Sequence of protein 2:
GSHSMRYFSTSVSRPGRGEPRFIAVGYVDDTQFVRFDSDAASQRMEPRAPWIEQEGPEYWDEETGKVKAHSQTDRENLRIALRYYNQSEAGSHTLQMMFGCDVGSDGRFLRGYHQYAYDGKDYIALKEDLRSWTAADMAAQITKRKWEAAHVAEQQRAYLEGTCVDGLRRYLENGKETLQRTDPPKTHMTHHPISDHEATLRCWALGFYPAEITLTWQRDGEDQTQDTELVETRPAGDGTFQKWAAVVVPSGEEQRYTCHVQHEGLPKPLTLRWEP

Residue-level contacts at the interface:
Residue V67 in protein 2 is in contact with residue W2 in protein 1 (closest heavy-atom distance 3.9 Å).
Residue M97 in protein 2 interacts with residue M3 in protein 1 (closest heavy-atom distance 4.6 Å).
Residue Y7 in protein 2 interacts with residue W2 in protein 1 (closest heavy-atom distance 3.2 Å).
Residue T73 in protein 2 is in contact with residue L6 in protein 1 (closest heavy-atom distance 3.9 Å).
Residue Y116 in protein 2 is in contact with residue L9 in protein 1 (closest heavy-atom distance 4.5 Å).
Residue N77 in protein 2 is in contact with residue L9 in protein 1 (closest heavy-atom distance 2.9 Å).
Residue K66 in protein 2 contacts residue R4 in protein 1 (closest heavy-atom distance 3.8 Å).
Residue F99 in protein 2 is in contact with residue M3 in protein 1 (closest heavy-atom distance 3.4 Å).
Residue M5 in protein 2 contacts residue L1 in protein 1 (closest heavy-atom distance 4.0 Å).
Residue K146 in protein 2 is in contact with residue L8 in protein 1 (closest heavy-atom distance 3.5 Å).
Residue M45 in protein 2 is in contact with residue W2 in protein 1 (closest heavy-atom distance 3.6 Å).
Residue L95 in protein 2 contacts residue L9 in protein 1 (closest heavy-atom distance 4.0 Å).
Residue T163 in protein 2 contacts residue L1 in protein 1 (closest heavy-atom distance 3.6 Å).
Residue H114 in protein 2 contacts residue M3 in protein 1 (closest heavy-atom distance 3.3 Å).
Residue H114 in protein 2 is in contact with residue P7 in protein 1 (closest heavy-atom distance 4.0 Å).
Residue Y59 in protein 2 contacts residue L1 in protein 1 (closest heavy-atom distance 3.8 Å).
Residue N77 in protein 2 contacts residue L8 in protein 1 (closest heavy-atom distance 3.3 Å).
Residue Y159 in protein 2 interacts with residue L1 in protein 1 (closest heavy-atom distance 2.5 Å).
Residue H70 in protein 2 contacts residue L6 in protein 1 (closest heavy-atom distance 3.5 Å).
Residue Q156 in protein 2 is in contact with residue L6 in protein 1 (closest heavy-atom distance 4.6 Å).
Residue T163 in protein 2 is in contact with residue W2 in protein 1 (closest heavy-atom distance 4.5 Å).
Residue E63 in protein 2 contacts residue L1 in protein 1 (closest heavy-atom distance 3.3 Å).
Residue K66 in protein 2 contacts residue W2 in protein 1 (closest heavy-atom distance 3.1 Å).
Residue E63 in protein 2 contacts residue W2 in protein 1 (closest heavy-atom distance 2.8 Å).
Residue K66 in protein 2 is in contact with residue L1 in protein 1 (closest heavy-atom distance 4.1 Å).
Residue F8 in protein 2 is in contact with residue W2 in protein 1 (closest heavy-atom distance 4.5 Å).
Residue W147 in protein 2 is in contact with residue L8 in protein 1 (closest heavy-atom distance 2.6 Å).
Residue N77 in protein 2 is in contact with residue P7 in protein 1 (closest heavy-atom distance 3.3 Å).
Residue E76 in protein 2 is in contact with residue L8 in protein 1 (closest heavy-atom distance 3.9 Å).
Residue Q156 in protein 2 contacts residue L5 in protein 1 (closest heavy-atom distance 3.4 Å).
Residue D166 in protein 2 contacts residue L1 in protein 1 (closest heavy-atom distance 4.4 Å).
Residue Q156 in protein 2 contacts residue M3 in protein 1 (closest heavy-atom distance 3.1 Å).
Residue F99 in protein 2 contacts residue W2 in protein 1 (closest heavy-atom distance 3.8 Å).
Residue Q156 in protein 2 is in contact with residue P7 in protein 1 (closest heavy-atom distance 3.6 Å).
Residue T73 in protein 2 contacts residue L8 in protein 1 (closest heavy-atom distance 4.1 Å).
Residue T73 in protein 2 is in contact with residue P7 in protein 1 (closest heavy-atom distance 3.5 Å).
Residue Y84 in protein 2 is in contact with residue L9 in protein 1 (closest heavy-atom distance 2.5 Å).
Residue Q155 in protein 2 is in contact with residue L5 in protein 1 (closest heavy-atom distance 4.1 Å).
Residue G167 in protein 2 interacts with residue L1 in protein 1 (closest heavy-atom distance 3.5 Å).
Residue Y159 in protein 2 contacts residue W2 in protein 1 (closest heavy-atom distance 3.8 Å).
Residue K66 in protein 2 is in contact with residue M3 in protein 1 (closest heavy-atom distance 3.4 Å).
Residue I80 in protein 2 contacts residue L8 in protein 1 (closest heavy-atom distance 3.9 Å).
Residue A24 in protein 2 is in contact with residue W2 in protein 1 (closest heavy-atom distance 3.6 Å).
Residue I80 in protein 2 is in contact with residue L9 in protein 1 (closest heavy-atom distance 3.5 Å).
Residue Y116 in protein 2 is in contact with residue P7 in protein 1 (closest heavy-atom distance 3.4 Å).
Residue M97 in protein 2 is in contact with residue L6 in protein 1 (closest heavy-atom distance 3.8 Å).
Residue Y171 in protein 2 is in contact with residue L1 in protein 1 (closest heavy-atom distance 2.8 Å).
Residue R170 in protein 2 contacts residue L1 in protein 1 (closest heavy-atom distance 3.8 Å).
Residue K146 in protein 2 is in contact with residue L9 in protein 1 (closest heavy-atom distance 3.0 Å).
Residue H70 in protein 2 is in contact with residue W2 in protein 1 (closest heavy-atom distance 3.0 Å).
Residue W147 in protein 2 contacts residue P7 in protein 1 (closest heavy-atom distance 3.5 Å).
Residue T143 in protein 2 contacts residue L8 in protein 1 (closest heavy-atom distance 4.5 Å).
Residue T143 in protein 2 interacts with residue L9 in protein 1 (closest heavy-atom distance 2.5 Å).
Residue Y123 in protein 2 contacts residue L9 in protein 1 (closest heavy-atom distance 3.7 Å).
Residue V25 in protein 2 is in contact with residue W2 in protein 1 (closest heavy-atom distance 4.4 Å).
Residue V152 in protein 2 interacts with residue P7 in protein 1 (closest heavy-atom distance 4.0 Å).
Residue Y7 in protein 2 is in contact with residue L1 in protein 1 (closest heavy-atom distance 2.7 Å).
Residue W147 in protein 2 interacts with residue L9 in protein 1 (closest heavy-atom distance 3.8 Å).
Residue Y159 in protein 2 contacts residue M3 in protein 1 (closest heavy-atom distance 3.8 Å).
Residue Y116 in protein 2 contacts residue L6 in protein 1 (closest heavy-atom distance 4.2 Å).

These two protein chains interact to form a complex.

Sequence of protein 1:
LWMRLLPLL